Sequence of the first protein:
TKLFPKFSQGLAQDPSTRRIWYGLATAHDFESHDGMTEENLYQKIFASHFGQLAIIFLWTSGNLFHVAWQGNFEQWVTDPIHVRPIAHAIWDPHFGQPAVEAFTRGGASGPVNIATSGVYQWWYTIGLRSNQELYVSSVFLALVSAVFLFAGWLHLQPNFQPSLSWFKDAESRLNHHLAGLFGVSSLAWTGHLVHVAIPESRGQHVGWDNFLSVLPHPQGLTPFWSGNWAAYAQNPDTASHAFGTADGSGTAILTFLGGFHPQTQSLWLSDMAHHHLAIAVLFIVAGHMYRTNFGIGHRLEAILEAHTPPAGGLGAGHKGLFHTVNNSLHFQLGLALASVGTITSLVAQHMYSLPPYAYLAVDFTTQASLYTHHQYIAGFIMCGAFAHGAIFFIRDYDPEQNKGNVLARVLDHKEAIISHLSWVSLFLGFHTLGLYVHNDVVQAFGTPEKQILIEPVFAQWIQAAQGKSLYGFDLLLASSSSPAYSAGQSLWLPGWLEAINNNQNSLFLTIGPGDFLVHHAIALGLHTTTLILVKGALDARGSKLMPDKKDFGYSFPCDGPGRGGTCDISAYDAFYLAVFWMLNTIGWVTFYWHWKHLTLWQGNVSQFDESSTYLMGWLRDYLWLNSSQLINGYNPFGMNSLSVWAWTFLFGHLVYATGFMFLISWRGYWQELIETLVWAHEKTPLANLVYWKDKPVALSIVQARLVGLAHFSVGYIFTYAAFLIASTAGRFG

These two protein chains interact to form a complex.

Interface contacts:
Residue V285 in the first protein interacts with residue F80 in the second protein (closest heavy-atom distance 4.3 Å).
Residue P483 in the first protein is in contact with residue W100 in the second protein (closest heavy-atom distance 3.5 Å).
Residue F294 in the first protein contacts residue Q53 in the second protein (closest heavy-atom distance 3.6 Å).
Residue G295 in the first protein contacts residue Q53 in the second protein (closest heavy-atom distance 4.2 Å).
Residue G227 in the first protein is in contact with residue S89 in the second protein (closest heavy-atom distance 4.4 Å).
Residue G295 in the first protein contacts residue R27 in the second protein (closest heavy-atom distance 4.1 Å).
Residue A230 in the first protein contacts residue A93 in the second protein (closest heavy-atom distance 3.9 Å).
Residue A487 in the first protein is in contact with residue W100 in the second protein (closest heavy-atom distance 4.4 Å).
Residue R299 in the first protein interacts with residue G35 in the second protein (closest heavy-atom distance 2.4 Å).
Residue R299 in the first protein interacts with residue G37 in the second protein (closest heavy-atom distance 4.0 Å).
Residue F294 in the first protein interacts with residue K54 in the second protein (closest heavy-atom distance 4.5 Å).
Residue A230 in the first protein is in contact with residue L90 in the second protein (closest heavy-atom distance 4.0 Å).
Residue L491 in the first protein interacts with residue Q95 in the second protein (closest heavy-atom distance 4.3 Å).
Residue H323 in the first protein contacts residue L39 in the second protein (closest heavy-atom distance 3.5 Å).
Residue L491 in the first protein interacts with residue I97 in the second protein (closest heavy-atom distance 3.7 Å).
Residue R299 in the first protein is in contact with residue P36 in the second protein (closest heavy-atom distance 4.6 Å).
Residue N293 in the first protein contacts residue K54 in the second protein (closest heavy-atom distance 3.4 Å).
Residue A302 in the first protein interacts with residue E33 in the second protein (closest heavy-atom distance 3.6 Å).
Residue S490 in the first protein is in contact with residue Q95 in the second protein (closest heavy-atom distance 4.2 Å).
Residue A487 in the first protein interacts with residue H99 in the second protein (closest heavy-atom distance 3.6 Å).
Residue W229 in the first protein contacts residue F83 in the second protein (closest heavy-atom distance 3.4 Å).
Residue S163 in the first protein contacts residue F48 in the second protein (closest heavy-atom distance 3.2 Å).
Residue R291 in the first protein contacts residue T30 in the second protein (closest heavy-atom distance 4.0 Å).
Residue G227 in the first protein interacts with residue P3 in the second protein (closest heavy-atom distance 4.0 Å).
Residue R291 in the first protein contacts residue G35 in the second protein (closest heavy-atom distance 4.2 Å).
Residue N293 in the first protein is in contact with residue R51 in the second protein (closest heavy-atom distance 3.7 Å).
Residue F224 in the first protein is in contact with residue F83 in the second protein (closest heavy-atom distance 3.8 Å).
Residue N293 in the first protein interacts with residue D50 in the second protein (closest heavy-atom distance 2.2 Å).
Residue S486 in the first protein is in contact with residue G101 in the second protein (closest heavy-atom distance 4.1 Å).
Residue A302 in the first protein is in contact with residue M32 in the second protein (closest heavy-atom distance 4.0 Å).
Residue G295 in the first protein is in contact with residue F58 in the second protein (closest heavy-atom distance 4.0 Å).
Residue E171 in the first protein interacts with residue P36 in the second protein (closest heavy-atom distance 4.2 Å).
Residue K168 in the first protein is in contact with residue R51 in the second protein (closest heavy-atom distance 3.8 Å).
Residue N293 in the first protein is in contact with residue L52 in the second protein (closest heavy-atom distance 3.3 Å).
Residue N327 in the first protein is in contact with residue R38 in the second protein (closest heavy-atom distance 3.1 Å).
Residue G227 in the first protein contacts residue L1 in the second protein (closest heavy-atom distance 4.5 Å).
Residue A230 in the first protein interacts with residue S89 in the second protein (closest heavy-atom distance 2.8 Å).
Residue F294 in the first protein interacts with residue F58 in the second protein (closest heavy-atom distance 4.5 Å).
Residue G227 in the first protein contacts residue A86 in the second protein (closest heavy-atom distance 3.5 Å).
Residue G488 in the first protein is in contact with residue H99 in the second protein (closest heavy-atom distance 4.1 Å).
Residue N326 in the first protein contacts residue R38 in the second protein (closest heavy-atom distance 3.3 Å).
Residue R299 in the first protein is in contact with residue V34 in the second protein (closest heavy-atom distance 3.4 Å).
Residue P483 in the first protein interacts with residue G101 in the second protein (closest heavy-atom distance 4.0 Å).
Residue S486 in the first protein interacts with residue H99 in the second protein (closest heavy-atom distance 4.5 Å).
Residue A233 in the first protein contacts residue Q95 in the second protein (closest heavy-atom distance 4.4 Å).
Residue D169 in the first protein interacts with residue R51 in the second protein (closest heavy-atom distance 2.9 Å).
Residue S486 in the first protein interacts with residue W100 in the second protein (closest heavy-atom distance 2.2 Å).
Residue S490 in the first protein contacts residue V96 in the second protein (closest heavy-atom distance 3.2 Å).
Residue S165 in the first protein is in contact with residue F48 in the second protein (closest heavy-atom distance 3.2 Å).
Residue N228 in the first protein is in contact with residue S89 in the second protein (closest heavy-atom distance 4.1 Å).
Residue W229 in the first protein interacts with residue C87 in the second protein (closest heavy-atom distance 3.6 Å).
Residue N293 in the first protein contacts residue Q53 in the second protein (closest heavy-atom distance 3.4 Å).
Residue K168 in the first protein interacts with residue R38 in the second protein (closest heavy-atom distance 3.0 Å).
Residue R291 in the first protein interacts with residue V34 in the second protein (closest heavy-atom distance 4.0 Å).
Residue I296 in the first protein interacts with residue H73 in the second protein (closest heavy-atom distance 3.4 Å).
Residue D169 in the first protein is in contact with residue P36 in the second protein (closest heavy-atom distance 4.6 Å).
Residue R299 in the first protein interacts with residue E33 in the second protein (closest heavy-atom distance 4.0 Å).
Residue S165 in the first protein contacts residue R51 in the second protein (closest heavy-atom distance 3.0 Å).
Residue E171 in the first protein contacts residue R51 in the second protein (closest heavy-atom distance 4.3 Å).
Residue W229 in the first protein is in contact with residue S89 in the second protein (closest heavy-atom distance 3.5 Å).

Sequence of the second protein:
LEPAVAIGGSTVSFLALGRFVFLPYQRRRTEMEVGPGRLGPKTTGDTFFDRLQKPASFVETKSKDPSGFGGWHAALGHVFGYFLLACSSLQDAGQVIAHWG